This data describes a binding interaction between two proteins.

Residue-level contacts at the interface:
Residue P62 in the second protein is in contact with residue I9 in the first protein (closest heavy-atom distance 3.3 Å).
Residue H133 in the second protein interacts with residue K39 in the first protein (closest heavy-atom distance 2.6 Å).
Residue V152 in the second protein is in contact with residue K28 in the first protein (closest heavy-atom distance 3.7 Å).
Residue F130 in the second protein interacts with residue S115 in the first protein (closest heavy-atom distance 3.0 Å).
Residue E93 in the second protein interacts with residue I9 in the first protein (closest heavy-atom distance 3.4 Å).
Residue P62 in the second protein interacts with residue G5 in the first protein (closest heavy-atom distance 4.0 Å).
Residue P129 in the second protein interacts with residue T35 in the first protein (closest heavy-atom distance 3.7 Å).
Residue Y153 in the second protein contacts residue P25 in the first protein (closest heavy-atom distance 4.3 Å).
Residue N121 in the second protein interacts with residue P17 in the first protein (closest heavy-atom distance 3.2 Å).
Residue R120 in the second protein is in contact with residue M13 in the first protein (closest heavy-atom distance 3.6 Å).
Residue N121 in the second protein interacts with residue R16 in the first protein (closest heavy-atom distance 3.5 Å).
Residue N121 in the second protein contacts residue H19 in the first protein (closest heavy-atom distance 2.9 Å).
Residue Y123 in the second protein is in contact with residue M13 in the first protein (closest heavy-atom distance 4.1 Å).
Residue N124 in the second protein interacts with residue Q10 in the first protein (closest heavy-atom distance 2.4 Å).
Residue Y137 in the second protein is in contact with residue F138 in the first protein (closest heavy-atom distance 3.4 Å).
Residue L136 in the second protein interacts with residue F138 in the first protein (closest heavy-atom distance 3.2 Å).
Residue E93 in the second protein contacts residue R16 in the first protein (closest heavy-atom distance 3.2 Å).
Residue N121 in the second protein contacts residue M13 in the first protein (closest heavy-atom distance 2.6 Å).
Residue V152 in the second protein is in contact with residue E29 in the first protein (closest heavy-atom distance 3.7 Å).
Residue T148 in the second protein interacts with residue N32 in the first protein (closest heavy-atom distance 2.8 Å).
Residue N124 in the second protein contacts residue M13 in the first protein (closest heavy-atom distance 3.7 Å).
Residue Y123 in the second protein interacts with residue Q10 in the first protein (closest heavy-atom distance 3.9 Å).
Residue H133 in the second protein contacts residue L41 in the first protein (closest heavy-atom distance 3.7 Å).
Residue Y137 in the second protein contacts residue E134 in the first protein (closest heavy-atom distance 3.6 Å).
Residue Q118 in the second protein interacts with residue R16 in the first protein (closest heavy-atom distance 3.5 Å).
Residue V152 in the second protein interacts with residue N32 in the first protein (closest heavy-atom distance 4.0 Å).
Residue R125 in the second protein is in contact with residue R21 in the first protein (closest heavy-atom distance 3.4 Å).
Residue V152 in the second protein is in contact with residue P25 in the first protein (closest heavy-atom distance 3.9 Å).
Residue F150 in the second protein contacts residue K28 in the first protein (closest heavy-atom distance 3.5 Å).
Residue R120 in the second protein is in contact with residue H19 in the first protein (closest heavy-atom distance 4.0 Å).
Residue F61 in the second protein contacts residue I9 in the first protein (closest heavy-atom distance 4.2 Å).
Residue H133 in the second protein contacts residue K112 in the first protein (closest heavy-atom distance 4.0 Å).
Residue F150 in the second protein is in contact with residue Q31 in the first protein (closest heavy-atom distance 3.4 Å).
Residue F130 in the second protein contacts residue V113 in the first protein (closest heavy-atom distance 3.4 Å).
Residue L136 in the second protein interacts with residue W139 in the first protein (closest heavy-atom distance 3.7 Å).
Residue P126 in the second protein is in contact with residue P18 in the first protein (closest heavy-atom distance 3.9 Å).
Residue T148 in the second protein is in contact with residue Q31 in the first protein (closest heavy-atom distance 3.6 Å).
Residue H133 in the second protein interacts with residue P38 in the first protein (closest heavy-atom distance 3.9 Å).
Residue N121 in the second protein contacts residue P18 in the first protein (closest heavy-atom distance 3.9 Å).
Residue N124 in the second protein contacts residue Q11 in the first protein (closest heavy-atom distance 4.1 Å).
Residue F130 in the second protein contacts residue V114 in the first protein (closest heavy-atom distance 3.3 Å).
Residue R125 in the second protein contacts residue H19 in the first protein (closest heavy-atom distance 3.5 Å).
Residue N149 in the second protein is in contact with residue N32 in the first protein (closest heavy-atom distance 3.8 Å).
Residue N124 in the second protein interacts with residue I14 in the first protein (closest heavy-atom distance 3.8 Å).
Residue V131 in the second protein is in contact with residue T35 in the first protein (closest heavy-atom distance 4.0 Å).
Residue Y153 in the second protein contacts residue E29 in the first protein (closest heavy-atom distance 3.4 Å).
Residue V131 in the second protein interacts with residue M34 in the first protein (closest heavy-atom distance 3.8 Å).
Residue P129 in the second protein contacts residue Q31 in the first protein (closest heavy-atom distance 4.1 Å).
Residue P147 in the second protein contacts residue T35 in the first protein (closest heavy-atom distance 3.4 Å).
Residue L136 in the second protein interacts with residue V113 in the first protein (closest heavy-atom distance 3.8 Å).
Residue F150 in the second protein is in contact with residue N32 in the first protein (closest heavy-atom distance 3.5 Å).
Residue T148 in the second protein is in contact with residue T35 in the first protein (closest heavy-atom distance 3.3 Å).
Residue E135 in the second protein interacts with residue L41 in the first protein (closest heavy-atom distance 3.1 Å).
Residue V131 in the second protein interacts with residue S115 in the first protein (closest heavy-atom distance 3.6 Å).
Residue D63 in the second protein interacts with residue G5 in the first protein (closest heavy-atom distance 4.3 Å).
Residue F61 in the second protein interacts with residue K6 in the first protein (closest heavy-atom distance 3.6 Å).
Residue F150 in the second protein is in contact with residue M23 in the first protein (closest heavy-atom distance 4.1 Å).
Residue Y137 in the second protein is in contact with residue S135 in the first protein (closest heavy-atom distance 3.9 Å).
Residue L136 in the second protein contacts residue S135 in the first protein (closest heavy-atom distance 4.3 Å).
Residue P62 in the second protein interacts with residue K6 in the first protein (closest heavy-atom distance 4.3 Å).

Sequence of the first protein:
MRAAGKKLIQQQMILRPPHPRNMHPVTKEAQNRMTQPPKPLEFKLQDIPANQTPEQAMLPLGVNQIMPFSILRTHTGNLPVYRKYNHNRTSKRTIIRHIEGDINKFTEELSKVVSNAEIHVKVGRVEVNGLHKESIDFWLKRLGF

Sequence of the second protein:
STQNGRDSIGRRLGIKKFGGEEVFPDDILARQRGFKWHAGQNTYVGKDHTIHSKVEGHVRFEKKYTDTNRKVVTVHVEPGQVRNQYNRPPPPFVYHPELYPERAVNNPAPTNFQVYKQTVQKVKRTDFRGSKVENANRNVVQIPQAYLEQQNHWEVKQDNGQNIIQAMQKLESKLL